Sequence of chain B:
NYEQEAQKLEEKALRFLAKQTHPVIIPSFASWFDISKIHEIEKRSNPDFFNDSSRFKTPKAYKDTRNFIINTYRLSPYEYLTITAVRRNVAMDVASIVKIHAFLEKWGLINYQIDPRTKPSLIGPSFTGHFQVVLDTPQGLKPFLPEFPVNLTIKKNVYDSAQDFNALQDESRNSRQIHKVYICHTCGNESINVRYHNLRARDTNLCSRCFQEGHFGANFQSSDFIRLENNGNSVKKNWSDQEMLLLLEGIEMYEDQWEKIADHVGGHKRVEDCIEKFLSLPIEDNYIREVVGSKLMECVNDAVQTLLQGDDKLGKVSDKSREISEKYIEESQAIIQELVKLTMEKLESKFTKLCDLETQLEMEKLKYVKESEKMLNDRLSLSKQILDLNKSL

Sequence of chain A:
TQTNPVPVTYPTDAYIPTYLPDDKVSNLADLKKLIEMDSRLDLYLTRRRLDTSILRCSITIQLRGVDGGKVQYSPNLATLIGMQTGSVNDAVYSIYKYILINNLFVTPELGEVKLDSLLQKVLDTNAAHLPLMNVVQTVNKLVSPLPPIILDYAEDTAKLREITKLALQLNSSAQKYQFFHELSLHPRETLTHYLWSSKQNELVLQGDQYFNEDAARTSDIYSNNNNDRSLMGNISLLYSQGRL

Contacts between the two chains:
Residue E352 in chain B is in contact with residue M471 in chain A (closest heavy-atom distance 3.5 Å).
Residue Q426 in chain B is in contact with residue V27 in chain A (closest heavy-atom distance 3.4 Å).
Residue L447 in chain B contacts residue L43 in chain A (closest heavy-atom distance 3.7 Å).
Residue E431 in chain B interacts with residue L405 in chain A (closest heavy-atom distance 3.7 Å).
Residue Q398 in chain B interacts with residue L434 in chain A (closest heavy-atom distance 3.8 Å).
Residue L401 in chain B contacts residue L434 in chain A (closest heavy-atom distance 3.7 Å).
Residue I429 in chain B contacts residue L409 in chain A (closest heavy-atom distance 3.8 Å).
Residue E348 in chain B interacts with residue S475 in chain A (closest heavy-atom distance 3.5 Å).
Residue I429 in chain B interacts with residue L30 in chain A (closest heavy-atom distance 3.8 Å).
Residue I428 in chain B is in contact with residue L409 in chain A (closest heavy-atom distance 3.8 Å).
Residue I429 in chain B interacts with residue V27 in chain A (closest heavy-atom distance 3.8 Å).
Residue E360 in chain B contacts residue R456 in chain A (closest heavy-atom distance 3.4 Å).
Residue S418 in chain B contacts residue Y416 in chain A (closest heavy-atom distance 3.5 Å).
Residue K443 in chain B contacts residue D40 in chain A (closest heavy-atom distance 2.5 Å).
Residue L178 in chain B contacts residue L476 in chain A (closest heavy-atom distance 3.7 Å).
Residue S418 in chain B interacts with residue H420 in chain A (closest heavy-atom distance 3.3 Å).
Residue S182 in chain B contacts residue R468 in chain A (closest heavy-atom distance 3.3 Å).
Residue S425 in chain B contacts residue L409 in chain A (closest heavy-atom distance 3.4 Å).
Residue K439 in chain B interacts with residue D395 in chain A (closest heavy-atom distance 3.5 Å).
Residue V397 in chain B contacts residue L434 in chain A (closest heavy-atom distance 3.8 Å).
Residue W334 in chain B is in contact with residue Y478 in chain A (closest heavy-atom distance 3.8 Å).
Residue I428 in chain B interacts with residue L405 in chain A (closest heavy-atom distance 3.8 Å).
Residue S411 in chain B contacts residue S423 in chain A (closest heavy-atom distance 3.5 Å).
Residue E419 in chain B contacts residue K26 in chain A (closest heavy-atom distance 3.6 Å).
Residue R415 in chain B is in contact with residue S423 in chain A (closest heavy-atom distance 3.6 Å).
Residue K446 in chain B interacts with residue R51 in chain A (closest heavy-atom distance 3.1 Å).
Residue S425 in chain B contacts residue L22 in chain A (closest heavy-atom distance 3.6 Å).
Residue V347 in chain B contacts residue Y478 in chain A (closest heavy-atom distance 3.6 Å).
Residue L450 in chain B contacts residue R50 in chain A (closest heavy-atom distance 3.7 Å).
Residue D361 in chain B interacts with residue T457 in chain A (closest heavy-atom distance 3.3 Å).
Residue I429 in chain B is in contact with residue N29 in chain A (closest heavy-atom distance 3.8 Å).
Residue N394 in chain B is in contact with residue L434 in chain A (closest heavy-atom distance 3.6 Å).
Residue V410 in chain B contacts residue L422 in chain A (closest heavy-atom distance 3.8 Å).
Residue L435 in chain B contacts residue K398 in chain A (closest heavy-atom distance 2.4 Å).
Residue W334 in chain B is in contact with residue L483 in chain A (closest heavy-atom distance 3.4 Å).
Residue L401 in chain B is in contact with residue L430 in chain A (closest heavy-atom distance 3.8 Å).
Residue S414 in chain B interacts with residue S423 in chain A (closest heavy-atom distance 3.3 Å).
Residue S414 in chain B contacts residue L422 in chain A (closest heavy-atom distance 3.8 Å).
Residue I351 in chain B interacts with residue I474 in chain A (closest heavy-atom distance 3.8 Å).
Residue L454 in chain B interacts with residue R50 in chain A (closest heavy-atom distance 3.8 Å).
Residue L435 in chain B interacts with residue L405 in chain A (closest heavy-atom distance 3.7 Å).
Residue S418 in chain B contacts residue F419 in chain A (closest heavy-atom distance 3.2 Å).
Residue L435 in chain B interacts with residue I402 in chain A (closest heavy-atom distance 3.8 Å).
Residue K443 in chain B contacts residue L43 in chain A (closest heavy-atom distance 3.6 Å).
Residue P181 in chain B interacts with residue R468 in chain A (closest heavy-atom distance 3.5 Å).
Residue M390 in chain B is in contact with residue Y433 in chain A (closest heavy-atom distance 3.4 Å).
Residue Q426 in chain B is in contact with residue K26 in chain A (closest heavy-atom distance 2.5 Å).
Residue Y421 in chain B is in contact with residue K415 in chain A (closest heavy-atom distance 3.8 Å).
Residue F183 in chain B contacts residue N465 in chain A (closest heavy-atom distance 3.8 Å).
Residue E424 in chain B is in contact with residue S412 in chain A (closest heavy-atom distance 3.6 Å).
Residue K439 in chain B is in contact with residue D40 in chain A (closest heavy-atom distance 2.3 Å).
Residue V433 in chain B interacts with residue L36 in chain A (closest heavy-atom distance 3.8 Å).
Residue F183 in chain B is in contact with residue R468 in chain A (closest heavy-atom distance 3.6 Å).
Residue I422 in chain B contacts residue Y416 in chain A (closest heavy-atom distance 3.6 Å).
Residue L432 in chain B is in contact with residue L405 in chain A (closest heavy-atom distance 3.7 Å).
Residue K439 in chain B contacts residue I402 in chain A (closest heavy-atom distance 3.8 Å).
Residue L432 in chain B is in contact with residue L33 in chain A (closest heavy-atom distance 3.7 Å).
Residue E352 in chain B is in contact with residue I474 in chain A (closest heavy-atom distance 3.5 Å).
Residue L447 in chain B is in contact with residue Y46 in chain A (closest heavy-atom distance 3.7 Å).
Residue L401 in chain B interacts with residue R427 in chain A (closest heavy-atom distance 3.7 Å).

These two protein chains interact to form a complex.